Sequence of chain A:
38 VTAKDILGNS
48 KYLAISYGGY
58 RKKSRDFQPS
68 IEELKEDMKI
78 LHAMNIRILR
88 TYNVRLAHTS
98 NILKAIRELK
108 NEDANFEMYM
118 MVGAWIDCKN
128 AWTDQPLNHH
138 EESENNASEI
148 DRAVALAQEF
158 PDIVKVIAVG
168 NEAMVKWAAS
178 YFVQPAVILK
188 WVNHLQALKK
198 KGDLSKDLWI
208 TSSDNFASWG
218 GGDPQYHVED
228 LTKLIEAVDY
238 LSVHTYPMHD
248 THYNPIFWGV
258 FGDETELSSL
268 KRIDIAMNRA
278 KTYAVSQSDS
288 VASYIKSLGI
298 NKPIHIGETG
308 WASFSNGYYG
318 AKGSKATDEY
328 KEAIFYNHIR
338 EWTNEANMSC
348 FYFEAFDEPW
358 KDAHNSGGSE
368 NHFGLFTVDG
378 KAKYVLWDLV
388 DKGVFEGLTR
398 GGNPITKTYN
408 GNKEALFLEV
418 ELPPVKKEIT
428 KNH

Sequence of chain B:
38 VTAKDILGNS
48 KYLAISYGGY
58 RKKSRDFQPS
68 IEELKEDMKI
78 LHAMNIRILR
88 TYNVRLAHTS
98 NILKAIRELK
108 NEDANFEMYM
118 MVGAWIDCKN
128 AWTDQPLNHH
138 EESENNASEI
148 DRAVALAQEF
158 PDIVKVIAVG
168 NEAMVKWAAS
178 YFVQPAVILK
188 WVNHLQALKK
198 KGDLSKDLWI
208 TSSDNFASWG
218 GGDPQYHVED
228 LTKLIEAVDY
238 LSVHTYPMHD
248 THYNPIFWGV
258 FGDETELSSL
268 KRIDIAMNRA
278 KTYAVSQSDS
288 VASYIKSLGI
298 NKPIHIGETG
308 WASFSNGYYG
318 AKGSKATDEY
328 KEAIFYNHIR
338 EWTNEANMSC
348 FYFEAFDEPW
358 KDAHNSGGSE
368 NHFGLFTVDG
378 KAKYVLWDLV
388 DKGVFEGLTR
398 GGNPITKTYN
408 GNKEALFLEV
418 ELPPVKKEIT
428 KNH

Residue-level contacts at the interface:
Residue E411 in chain A contacts residue S266 in chain B (closest heavy-atom distance 4.6 Å).
Residue S266 in chain A interacts with residue L413 in chain B (closest heavy-atom distance 4.6 Å).
Residue L267 in chain A is in contact with residue N409 in chain B (closest heavy-atom distance 3.2 Å).
Residue L267 in chain A contacts residue L415 in chain B (closest heavy-atom distance 3.9 Å).
Residue E416 in chain A interacts with residue R269 in chain B (closest heavy-atom distance 2.9 Å).
Residue A412 in chain A is in contact with residue L267 in chain B (closest heavy-atom distance 4.2 Å).
Residue N409 in chain A contacts residue L267 in chain B (closest heavy-atom distance 3.2 Å).
Residue L419 in chain A interacts with residue L415 in chain B (closest heavy-atom distance 3.7 Å).
Residue L415 in chain A contacts residue F414 in chain B (closest heavy-atom distance 3.6 Å).
Residue S265 in chain A contacts residue A412 in chain B (closest heavy-atom distance 4.5 Å).
Residue E418 in chain A contacts residue L415 in chain B (closest heavy-atom distance 4.6 Å).
Residue S266 in chain A contacts residue A412 in chain B (closest heavy-atom distance 2.7 Å).
Residue E411 in chain A contacts residue K410 in chain B (closest heavy-atom distance 3.6 Å).
Residue L415 in chain A is in contact with residue S266 in chain B (closest heavy-atom distance 3.6 Å).
Residue I270 in chain A contacts residue L415 in chain B (closest heavy-atom distance 4.0 Å).
Residue E411 in chain A is in contact with residue F414 in chain B (closest heavy-atom distance 3.6 Å).
Residue V417 in chain A interacts with residue F414 in chain B (closest heavy-atom distance 4.9 Å).
Residue Y327 in chain A interacts with residue L415 in chain B (closest heavy-atom distance 4.7 Å).
Residue F414 in chain A contacts residue E411 in chain B (closest heavy-atom distance 3.5 Å).
Residue E416 in chain A interacts with residue S266 in chain B (closest heavy-atom distance 4.3 Å).
Residue R269 in chain A contacts residue E416 in chain B (closest heavy-atom distance 2.8 Å).
Residue L419 in chain A contacts residue E416 in chain B (closest heavy-atom distance 4.1 Å).
Residue F414 in chain A interacts with residue V417 in chain B (closest heavy-atom distance 4.8 Å).
Residue L415 in chain A interacts with residue Y327 in chain B (closest heavy-atom distance 4.8 Å).
Residue V417 in chain A interacts with residue L415 in chain B (closest heavy-atom distance 3.2 Å).
Residue K410 in chain A is in contact with residue E411 in chain B (closest heavy-atom distance 3.3 Å).
Residue L413 in chain A is in contact with residue S266 in chain B (closest heavy-atom distance 4.6 Å).
Residue L415 in chain A contacts residue V417 in chain B (closest heavy-atom distance 3.2 Å).
Residue S266 in chain A interacts with residue E416 in chain B (closest heavy-atom distance 4.1 Å).
Residue L415 in chain A is in contact with residue L419 in chain B (closest heavy-atom distance 3.7 Å).
Residue L415 in chain A contacts residue I270 in chain B (closest heavy-atom distance 3.9 Å).
Residue L267 in chain A contacts residue E411 in chain B (closest heavy-atom distance 4.7 Å).
Residue S266 in chain A is in contact with residue E411 in chain B (closest heavy-atom distance 4.7 Å).
Residue V417 in chain A is in contact with residue V417 in chain B (closest heavy-atom distance 4.6 Å).
Residue S266 in chain A contacts residue L415 in chain B (closest heavy-atom distance 3.7 Å).
Residue L415 in chain A is in contact with residue E418 in chain B (closest heavy-atom distance 4.5 Å).
Residue A412 in chain A is in contact with residue S266 in chain B (closest heavy-atom distance 2.8 Å).
Residue F414 in chain A contacts residue L415 in chain B (closest heavy-atom distance 3.4 Å).
Residue L267 in chain A interacts with residue A412 in chain B (closest heavy-atom distance 4.1 Å).
Residue F414 in chain A is in contact with residue F414 in chain B (closest heavy-atom distance 3.2 Å).
Residue E411 in chain A is in contact with residue L267 in chain B (closest heavy-atom distance 4.4 Å).
Residue E416 in chain A contacts residue L419 in chain B (closest heavy-atom distance 4.2 Å).
Residue L415 in chain A contacts residue L267 in chain B (closest heavy-atom distance 3.8 Å).
Residue E418 in chain A contacts residue E418 in chain B (closest heavy-atom distance 3.3 Å).
Residue A412 in chain A is in contact with residue S265 in chain B (closest heavy-atom distance 4.6 Å).

These two protein chains interact to form a complex.